Sequence of protein 2:
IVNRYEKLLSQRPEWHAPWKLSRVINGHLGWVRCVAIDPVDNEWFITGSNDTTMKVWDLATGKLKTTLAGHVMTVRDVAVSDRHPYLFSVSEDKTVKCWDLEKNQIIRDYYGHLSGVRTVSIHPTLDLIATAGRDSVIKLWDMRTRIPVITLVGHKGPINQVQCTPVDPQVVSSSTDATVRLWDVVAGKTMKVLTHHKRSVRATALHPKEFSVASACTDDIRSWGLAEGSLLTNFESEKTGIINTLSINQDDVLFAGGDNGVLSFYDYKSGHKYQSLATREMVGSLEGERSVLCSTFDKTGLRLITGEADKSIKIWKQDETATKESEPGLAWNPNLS

Contacts between the two chains:
Residue P89 in protein 1 interacts with residue N214 in protein 2 (closest heavy-atom distance 3.9 Å).
Residue L77 in protein 1 contacts residue G172 in protein 2 (closest heavy-atom distance 3.4 Å).
Residue L77 in protein 1 contacts residue N136 in protein 2 (closest heavy-atom distance 3.3 Å).
Residue L90 in protein 1 is in contact with residue N214 in protein 2 (closest heavy-atom distance 3.8 Å).
Residue T88 in protein 1 contacts residue N214 in protein 2 (closest heavy-atom distance 2.9 Å).
Residue V91 in protein 1 is in contact with residue L211 in protein 2 (closest heavy-atom distance 3.8 Å).
Residue L77 in protein 1 is in contact with residue K173 in protein 2 (closest heavy-atom distance 3.8 Å).
Residue V76 in protein 1 interacts with residue V134 in protein 2 (closest heavy-atom distance 3.4 Å).
Residue L77 in protein 1 interacts with residue R133 in protein 2 (closest heavy-atom distance 3.7 Å).
Residue E79 in protein 1 interacts with residue L174 in protein 2 (closest heavy-atom distance 4.1 Å).
Residue V74 in protein 1 contacts residue R133 in protein 2 (closest heavy-atom distance 4.1 Å).
Residue Q84 in protein 1 contacts residue K175 in protein 2 (closest heavy-atom distance 3.0 Å).
Residue Y70 in protein 1 interacts with residue R390 in protein 2 (closest heavy-atom distance 3.3 Å).
Residue Y70 in protein 1 contacts residue E391 in protein 2 (closest heavy-atom distance 3.4 Å).
Residue E79 in protein 1 contacts residue G137 in protein 2 (closest heavy-atom distance 3.6 Å).
Residue K81 in protein 1 interacts with residue L174 in protein 2 (closest heavy-atom distance 3.2 Å).
Residue E79 in protein 1 is in contact with residue G172 in protein 2 (closest heavy-atom distance 4.0 Å).
Residue N82 in protein 1 is in contact with residue L174 in protein 2 (closest heavy-atom distance 3.5 Å).
Residue M78 in protein 1 contacts residue N136 in protein 2 (closest heavy-atom distance 3.6 Å).
Residue L77 in protein 1 contacts residue V134 in protein 2 (closest heavy-atom distance 3.2 Å).
Residue E92 in protein 1 interacts with residue E212 in protein 2 (closest heavy-atom distance 4.4 Å).
Residue T83 in protein 1 interacts with residue L174 in protein 2 (closest heavy-atom distance 2.4 Å).
Residue P89 in protein 1 is in contact with residue E212 in protein 2 (closest heavy-atom distance 3.0 Å).
Residue Y70 in protein 1 contacts residue L131 in protein 2 (closest heavy-atom distance 3.5 Å).
Residue P69 in protein 1 interacts with residue R390 in protein 2 (closest heavy-atom distance 3.4 Å).
Residue T88 in protein 1 contacts residue E212 in protein 2 (closest heavy-atom distance 4.3 Å).
Residue P89 in protein 1 contacts residue L211 in protein 2 (closest heavy-atom distance 2.4 Å).
Residue E79 in protein 1 is in contact with residue N136 in protein 2 (closest heavy-atom distance 4.2 Å).
Residue L90 in protein 1 contacts residue W154 in protein 2 (closest heavy-atom distance 3.4 Å).
Residue V91 in protein 1 interacts with residue E212 in protein 2 (closest heavy-atom distance 3.4 Å).
Residue E75 in protein 1 contacts residue V134 in protein 2 (closest heavy-atom distance 3.1 Å).
Residue P86 in protein 1 interacts with residue T176 in protein 2 (closest heavy-atom distance 4.0 Å).
Residue L77 in protein 1 contacts residue T171 in protein 2 (closest heavy-atom distance 3.8 Å).
Residue L90 in protein 1 contacts residue V166 in protein 2 (closest heavy-atom distance 3.7 Å).
Residue Q84 in protein 1 contacts residue T176 in protein 2 (closest heavy-atom distance 4.3 Å).
Residue E73 in protein 1 contacts residue K130 in protein 2 (closest heavy-atom distance 3.2 Å).
Residue N82 in protein 1 contacts residue T177 in protein 2 (closest heavy-atom distance 3.4 Å).
Residue P93 in protein 1 interacts with residue E212 in protein 2 (closest heavy-atom distance 3.5 Å).
Residue Y70 in protein 1 interacts with residue K424 in protein 2 (closest heavy-atom distance 3.7 Å).
Residue L77 in protein 1 is in contact with residue I135 in protein 2 (closest heavy-atom distance 3.8 Å).
Residue E75 in protein 1 is in contact with residue S132 in protein 2 (closest heavy-atom distance 3.6 Å).
Residue L90 in protein 1 is in contact with residue L211 in protein 2 (closest heavy-atom distance 3.6 Å).
Residue L90 in protein 1 interacts with residue T176 in protein 2 (closest heavy-atom distance 3.5 Å).
Residue P86 in protein 1 contacts residue N214 in protein 2 (closest heavy-atom distance 3.7 Å).
Residue E73 in protein 1 contacts residue S132 in protein 2 (closest heavy-atom distance 3.6 Å).
Residue N82 in protein 1 contacts residue T176 in protein 2 (closest heavy-atom distance 4.1 Å).
Residue V74 in protein 1 interacts with residue S132 in protein 2 (closest heavy-atom distance 3.3 Å).
Residue V76 in protein 1 interacts with residue N136 in protein 2 (closest heavy-atom distance 4.0 Å).
Residue E79 in protein 1 interacts with residue K173 in protein 2 (closest heavy-atom distance 2.6 Å).
Residue V74 in protein 1 contacts residue L131 in protein 2 (closest heavy-atom distance 3.2 Å).
Residue Y70 in protein 1 contacts residue M392 in protein 2 (closest heavy-atom distance 3.2 Å).
Residue M78 in protein 1 contacts residue G137 in protein 2 (closest heavy-atom distance 3.7 Å).
Residue T83 in protein 1 is in contact with residue K175 in protein 2 (closest heavy-atom distance 2.7 Å).
Residue V74 in protein 1 is in contact with residue V134 in protein 2 (closest heavy-atom distance 4.2 Å).
Residue V91 in protein 1 contacts residue W154 in protein 2 (closest heavy-atom distance 4.4 Å).
Residue V91 in protein 1 contacts residue P195 in protein 2 (closest heavy-atom distance 3.9 Å).
Residue E79 in protein 1 contacts residue W167 in protein 2 (closest heavy-atom distance 3.5 Å).
Residue N82 in protein 1 contacts residue K175 in protein 2 (closest heavy-atom distance 3.4 Å).
Residue Y70 in protein 1 contacts residue V134 in protein 2 (closest heavy-atom distance 4.1 Å).
Residue E75 in protein 1 interacts with residue R133 in protein 2 (closest heavy-atom distance 3.2 Å).

Sequence of protein 1:
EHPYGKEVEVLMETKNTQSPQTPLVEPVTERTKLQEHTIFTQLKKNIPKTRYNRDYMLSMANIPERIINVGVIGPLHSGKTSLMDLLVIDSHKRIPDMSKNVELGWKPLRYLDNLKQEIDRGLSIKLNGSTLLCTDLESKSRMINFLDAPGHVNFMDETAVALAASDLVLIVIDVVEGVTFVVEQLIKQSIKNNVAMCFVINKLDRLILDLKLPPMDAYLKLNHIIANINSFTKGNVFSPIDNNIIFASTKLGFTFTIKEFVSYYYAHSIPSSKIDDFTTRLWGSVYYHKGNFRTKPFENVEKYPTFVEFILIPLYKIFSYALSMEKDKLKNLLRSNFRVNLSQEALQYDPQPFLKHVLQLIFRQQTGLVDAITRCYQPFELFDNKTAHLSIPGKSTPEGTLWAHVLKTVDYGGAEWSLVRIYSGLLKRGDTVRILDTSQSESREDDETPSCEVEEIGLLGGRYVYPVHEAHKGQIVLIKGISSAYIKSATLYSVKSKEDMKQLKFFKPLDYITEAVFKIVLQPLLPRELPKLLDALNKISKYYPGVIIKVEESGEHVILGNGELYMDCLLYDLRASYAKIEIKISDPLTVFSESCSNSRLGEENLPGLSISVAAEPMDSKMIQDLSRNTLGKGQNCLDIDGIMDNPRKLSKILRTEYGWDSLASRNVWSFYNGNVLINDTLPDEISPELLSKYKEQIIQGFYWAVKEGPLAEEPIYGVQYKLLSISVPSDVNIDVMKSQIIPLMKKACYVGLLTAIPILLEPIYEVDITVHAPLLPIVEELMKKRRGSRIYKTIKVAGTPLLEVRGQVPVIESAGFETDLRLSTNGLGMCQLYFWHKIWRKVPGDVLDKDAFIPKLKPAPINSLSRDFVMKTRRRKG

This data describes a binding interaction between two proteins.